Sequence of protein 2:
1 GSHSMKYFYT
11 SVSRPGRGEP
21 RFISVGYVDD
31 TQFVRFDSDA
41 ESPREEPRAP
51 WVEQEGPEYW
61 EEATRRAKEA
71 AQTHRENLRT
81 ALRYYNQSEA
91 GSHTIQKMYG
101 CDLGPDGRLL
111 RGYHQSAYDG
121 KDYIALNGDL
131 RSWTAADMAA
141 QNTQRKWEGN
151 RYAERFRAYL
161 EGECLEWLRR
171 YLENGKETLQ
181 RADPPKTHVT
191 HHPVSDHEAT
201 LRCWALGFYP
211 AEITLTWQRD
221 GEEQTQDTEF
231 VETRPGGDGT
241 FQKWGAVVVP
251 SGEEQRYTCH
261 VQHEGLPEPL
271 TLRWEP

Sequence of protein 1:
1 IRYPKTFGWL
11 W

Residue-level contacts at the interface:
Residue K146 in protein 2 interacts with residue W11 in protein 1 (closest heavy-atom distance 3.2 Å).
Residue R66 in protein 2 contacts residue R2 in protein 1 (closest heavy-atom distance 2.7 Å).
Residue E163 in protein 2 is in contact with residue I1 in protein 1 (closest heavy-atom distance 3.8 Å).
Residue A67 in protein 2 is in contact with residue R2 in protein 1 (closest heavy-atom distance 3.8 Å).
Residue Y118 in protein 2 contacts residue W11 in protein 1 (closest heavy-atom distance 4.1 Å).
Residue A63 in protein 2 contacts residue R2 in protein 1 (closest heavy-atom distance 3.6 Å).
Residue Y152 in protein 2 interacts with residue Y3 in protein 1 (closest heavy-atom distance 3.5 Å).
Residue W147 in protein 2 is in contact with residue W11 in protein 1 (closest heavy-atom distance 3.7 Å).
Residue E163 in protein 2 interacts with residue R2 in protein 1 (closest heavy-atom distance 4.3 Å).
Residue Y171 in protein 2 is in contact with residue I1 in protein 1 (closest heavy-atom distance 2.9 Å).
Residue Y59 in protein 2 interacts with residue I1 in protein 1 (closest heavy-atom distance 3.5 Å).
Residue N77 in protein 2 interacts with residue L10 in protein 1 (closest heavy-atom distance 3.4 Å).
Residue T80 in protein 2 interacts with residue W11 in protein 1 (closest heavy-atom distance 3.4 Å).
Residue K146 in protein 2 is in contact with residue L10 in protein 1 (closest heavy-atom distance 3.4 Å).
Residue S116 in protein 2 is in contact with residue W11 in protein 1 (closest heavy-atom distance 3.9 Å).
Residue E45 in protein 2 is in contact with residue R2 in protein 1 (closest heavy-atom distance 2.7 Å).
Residue W147 in protein 2 is in contact with residue L10 in protein 1 (closest heavy-atom distance 3.0 Å).
Residue F156 in protein 2 is in contact with residue Y3 in protein 1 (closest heavy-atom distance 3.5 Å).
Residue E69 in protein 2 is in contact with residue K5 in protein 1 (closest heavy-atom distance 3.6 Å).
Residue W167 in protein 2 is in contact with residue I1 in protein 1 (closest heavy-atom distance 3.5 Å).
Residue N142 in protein 2 is in contact with residue W11 in protein 1 (closest heavy-atom distance 4.3 Å).
Residue E163 in protein 2 contacts residue P4 in protein 1 (closest heavy-atom distance 3.7 Å).
Residue A70 in protein 2 interacts with residue W9 in protein 1 (closest heavy-atom distance 3.9 Å).
Residue N77 in protein 2 contacts residue W9 in protein 1 (closest heavy-atom distance 4.0 Å).
Residue Y152 in protein 2 is in contact with residue W9 in protein 1 (closest heavy-atom distance 3.5 Å).
Residue W147 in protein 2 contacts residue W9 in protein 1 (closest heavy-atom distance 3.3 Å).
Residue R155 in protein 2 contacts residue F7 in protein 1 (closest heavy-atom distance 3.6 Å).
Residue R155 in protein 2 interacts with residue T6 in protein 1 (closest heavy-atom distance 3.4 Å).
Residue Y99 in protein 2 is in contact with residue R2 in protein 1 (closest heavy-atom distance 3.4 Å).
Residue R66 in protein 2 contacts residue P4 in protein 1 (closest heavy-atom distance 3.5 Å).
Residue S24 in protein 2 interacts with residue R2 in protein 1 (closest heavy-atom distance 2.9 Å).
Residue Y152 in protein 2 interacts with residue G8 in protein 1 (closest heavy-atom distance 3.9 Å).
Residue Y159 in protein 2 is in contact with residue R2 in protein 1 (closest heavy-atom distance 3.5 Å).
Residue Y99 in protein 2 contacts residue Y3 in protein 1 (closest heavy-atom distance 2.7 Å).
Residue R155 in protein 2 interacts with residue Y3 in protein 1 (closest heavy-atom distance 3.3 Å).
Residue M5 in protein 2 interacts with residue I1 in protein 1 (closest heavy-atom distance 3.9 Å).
Residue E76 in protein 2 interacts with residue L10 in protein 1 (closest heavy-atom distance 3.8 Å).
Residue F36 in protein 2 is in contact with residue R2 in protein 1 (closest heavy-atom distance 3.6 Å).
Residue T73 in protein 2 contacts residue L10 in protein 1 (closest heavy-atom distance 4.2 Å).
Residue K97 in protein 2 is in contact with residue W9 in protein 1 (closest heavy-atom distance 3.2 Å).
Residue I95 in protein 2 contacts residue W11 in protein 1 (closest heavy-atom distance 3.8 Å).
Residue R66 in protein 2 is in contact with residue I1 in protein 1 (closest heavy-atom distance 3.4 Å).
Residue T143 in protein 2 interacts with residue W11 in protein 1 (closest heavy-atom distance 2.8 Å).
Residue Y9 in protein 2 contacts residue R2 in protein 1 (closest heavy-atom distance 3.0 Å).
Residue Y7 in protein 2 is in contact with residue I1 in protein 1 (closest heavy-atom distance 3.6 Å).
Residue C164 in protein 2 interacts with residue I1 in protein 1 (closest heavy-atom distance 4.1 Å).
Residue Y7 in protein 2 is in contact with residue R2 in protein 1 (closest heavy-atom distance 3.5 Å).
Residue T73 in protein 2 contacts residue W9 in protein 1 (closest heavy-atom distance 3.4 Å).
Residue R66 in protein 2 contacts residue Y3 in protein 1 (closest heavy-atom distance 4.1 Å).
Residue N77 in protein 2 contacts residue W11 in protein 1 (closest heavy-atom distance 2.9 Å).
Residue Y159 in protein 2 is in contact with residue Y3 in protein 1 (closest heavy-atom distance 3.4 Å).
Residue Y84 in protein 2 interacts with residue W11 in protein 1 (closest heavy-atom distance 2.7 Å).
Residue T143 in protein 2 contacts residue L10 in protein 1 (closest heavy-atom distance 4.2 Å).
Residue H74 in protein 2 is in contact with residue W9 in protein 1 (closest heavy-atom distance 4.1 Å).
Residue Y159 in protein 2 interacts with residue P4 in protein 1 (closest heavy-atom distance 3.7 Å).
Residue N150 in protein 2 contacts residue F7 in protein 1 (closest heavy-atom distance 3.4 Å).
Residue R155 in protein 2 is in contact with residue G8 in protein 1 (closest heavy-atom distance 3.5 Å).
Residue Y159 in protein 2 interacts with residue I1 in protein 1 (closest heavy-atom distance 2.6 Å).
Residue Y123 in protein 2 is in contact with residue W11 in protein 1 (closest heavy-atom distance 3.4 Å).
Residue T73 in protein 2 interacts with residue K5 in protein 1 (closest heavy-atom distance 3.5 Å).

This data describes a binding interaction between two proteins.